Sequence of protein 2:
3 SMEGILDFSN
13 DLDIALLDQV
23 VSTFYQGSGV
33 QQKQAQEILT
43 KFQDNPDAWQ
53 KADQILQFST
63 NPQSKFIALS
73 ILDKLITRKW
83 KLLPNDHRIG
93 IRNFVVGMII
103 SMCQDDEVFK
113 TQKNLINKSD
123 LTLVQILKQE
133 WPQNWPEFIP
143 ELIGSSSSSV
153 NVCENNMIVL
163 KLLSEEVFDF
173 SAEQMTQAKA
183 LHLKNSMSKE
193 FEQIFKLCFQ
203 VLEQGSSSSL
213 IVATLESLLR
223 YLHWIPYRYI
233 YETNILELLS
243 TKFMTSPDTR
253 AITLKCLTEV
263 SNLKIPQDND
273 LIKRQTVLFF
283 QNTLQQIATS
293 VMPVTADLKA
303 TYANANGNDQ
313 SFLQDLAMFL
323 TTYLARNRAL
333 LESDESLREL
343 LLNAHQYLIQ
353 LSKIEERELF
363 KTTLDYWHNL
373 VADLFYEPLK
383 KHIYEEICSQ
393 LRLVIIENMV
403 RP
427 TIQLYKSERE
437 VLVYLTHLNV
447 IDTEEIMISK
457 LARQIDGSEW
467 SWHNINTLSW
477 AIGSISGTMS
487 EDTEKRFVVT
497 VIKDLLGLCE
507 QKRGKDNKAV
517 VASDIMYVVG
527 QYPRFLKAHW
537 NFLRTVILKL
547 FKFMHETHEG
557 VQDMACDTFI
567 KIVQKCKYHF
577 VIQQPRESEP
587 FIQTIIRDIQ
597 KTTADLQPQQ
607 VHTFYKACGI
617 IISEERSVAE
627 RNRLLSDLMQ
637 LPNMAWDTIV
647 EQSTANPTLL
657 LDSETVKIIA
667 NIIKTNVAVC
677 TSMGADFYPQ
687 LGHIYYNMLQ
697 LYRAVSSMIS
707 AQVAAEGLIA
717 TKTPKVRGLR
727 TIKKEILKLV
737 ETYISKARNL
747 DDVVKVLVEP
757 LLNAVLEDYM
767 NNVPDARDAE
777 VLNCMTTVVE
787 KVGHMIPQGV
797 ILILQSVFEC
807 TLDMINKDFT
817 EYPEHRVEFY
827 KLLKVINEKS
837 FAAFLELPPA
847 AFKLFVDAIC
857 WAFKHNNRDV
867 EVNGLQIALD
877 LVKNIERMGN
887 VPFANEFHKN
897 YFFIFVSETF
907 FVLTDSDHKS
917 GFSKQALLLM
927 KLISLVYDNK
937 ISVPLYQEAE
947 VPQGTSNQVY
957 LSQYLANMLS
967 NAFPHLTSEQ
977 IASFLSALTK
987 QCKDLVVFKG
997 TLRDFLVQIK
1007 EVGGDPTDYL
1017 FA

Contacts between the two chains:
Residue C505 in protein 2 contacts residue I13 in protein 1 (closest heavy-atom distance 4.5 Å).
Residue K514 in protein 2 is in contact with residue K15 in protein 1 (closest heavy-atom distance 3.6 Å).
Residue E552 in protein 2 is in contact with residue I13 in protein 1 (closest heavy-atom distance 4.2 Å).
Residue K499 in protein 2 contacts residue L4 in protein 1 (closest heavy-atom distance 3.5 Å).
Residue V495 in protein 2 is in contact with residue L4 in protein 1 (closest heavy-atom distance 3.9 Å).
Residue F538 in protein 2 contacts residue L8 in protein 1 (closest heavy-atom distance 4.2 Å).
Residue M522 in protein 2 is in contact with residue L8 in protein 1 (closest heavy-atom distance 4.5 Å).
Residue K545 in protein 2 contacts residue G10 in protein 1 (closest heavy-atom distance 4.0 Å).
Residue I521 in protein 2 contacts residue L11 in protein 1 (closest heavy-atom distance 4.4 Å).
Residue K511 in protein 2 is in contact with residue N14 in protein 1 (closest heavy-atom distance 3.0 Å).
Residue A518 in protein 2 interacts with residue L11 in protein 1 (closest heavy-atom distance 4.5 Å).
Residue G510 in protein 2 interacts with residue I13 in protein 1 (closest heavy-atom distance 4.5 Å).
Residue K545 in protein 2 interacts with residue L8 in protein 1 (closest heavy-atom distance 3.3 Å).
Residue T541 in protein 2 is in contact with residue A9 in protein 1 (closest heavy-atom distance 4.1 Å).
Residue K499 in protein 2 interacts with residue K7 in protein 1 (closest heavy-atom distance 3.9 Å).
Residue K545 in protein 2 is in contact with residue L11 in protein 1 (closest heavy-atom distance 2.4 Å).
Residue V495 in protein 2 interacts with residue L1 in protein 1 (closest heavy-atom distance 4.1 Å).
Residue A515 in protein 2 interacts with residue I13 in protein 1 (closest heavy-atom distance 4.1 Å).
Residue K545 in protein 2 is in contact with residue A9 in protein 1 (closest heavy-atom distance 3.5 Å).
Residue G510 in protein 2 interacts with residue K15 in protein 1 (closest heavy-atom distance 4.4 Å).
Residue I521 in protein 2 is in contact with residue L8 in protein 1 (closest heavy-atom distance 4.7 Å).
Residue F531 in protein 2 is in contact with residue L1 in protein 1 (closest heavy-atom distance 4.2 Å).
Residue F549 in protein 2 contacts residue I13 in protein 1 (closest heavy-atom distance 4.6 Å).
Residue K545 in protein 2 is in contact with residue D12 in protein 1 (closest heavy-atom distance 4.6 Å).
Residue L502 in protein 2 contacts residue L4 in protein 1 (closest heavy-atom distance 4.4 Å).
Residue E552 in protein 2 interacts with residue N14 in protein 1 (closest heavy-atom distance 4.1 Å).
Residue V542 in protein 2 contacts residue L8 in protein 1 (closest heavy-atom distance 3.6 Å).
Residue C505 in protein 2 interacts with residue L11 in protein 1 (closest heavy-atom distance 3.6 Å).
Residue K511 in protein 2 is in contact with residue I13 in protein 1 (closest heavy-atom distance 3.2 Å).
Residue H554 in protein 2 contacts residue I13 in protein 1 (closest heavy-atom distance 4.6 Å).
Residue F538 in protein 2 interacts with residue L4 in protein 1 (closest heavy-atom distance 3.6 Å).
Residue L502 in protein 2 contacts residue L11 in protein 1 (closest heavy-atom distance 4.0 Å).
Residue F549 in protein 2 interacts with residue L11 in protein 1 (closest heavy-atom distance 5.0 Å).
Residue I498 in protein 2 interacts with residue L4 in protein 1 (closest heavy-atom distance 4.0 Å).
Residue K514 in protein 2 contacts residue I13 in protein 1 (closest heavy-atom distance 3.4 Å).
Residue F538 in protein 2 contacts residue A5 in protein 1 (closest heavy-atom distance 4.2 Å).
Residue R509 in protein 2 contacts residue K15 in protein 1 (closest heavy-atom distance 4.7 Å).
Residue K514 in protein 2 contacts residue D12 in protein 1 (closest heavy-atom distance 3.8 Å).
Residue L502 in protein 2 is in contact with residue L8 in protein 1 (closest heavy-atom distance 4.0 Å).
Residue A518 in protein 2 is in contact with residue I13 in protein 1 (closest heavy-atom distance 3.8 Å).
Residue F538 in protein 2 interacts with residue L1 in protein 1 (closest heavy-atom distance 4.5 Å).
Residue E506 in protein 2 contacts residue K15 in protein 1 (closest heavy-atom distance 2.7 Å).
Residue N537 in protein 2 contacts residue N2 in protein 1 (closest heavy-atom distance 4.0 Å).
Residue L502 in protein 2 interacts with residue K7 in protein 1 (closest heavy-atom distance 3.8 Å).
Residue H535 in protein 2 contacts residue L1 in protein 1 (closest heavy-atom distance 3.2 Å).
Residue K514 in protein 2 interacts with residue N14 in protein 1 (closest heavy-atom distance 4.4 Å).
Residue T541 in protein 2 contacts residue A5 in protein 1 (closest heavy-atom distance 3.2 Å).
Residue T541 in protein 2 is in contact with residue L8 in protein 1 (closest heavy-atom distance 4.3 Å).
Residue N537 in protein 2 interacts with residue A5 in protein 1 (closest heavy-atom distance 4.2 Å).

Sequence of protein 1:
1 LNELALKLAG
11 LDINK

This data describes a binding interaction between two proteins.